Sequence of protein 2:
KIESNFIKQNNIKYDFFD

Contacts between the two chains:
Residue V674 in protein 1 interacts with residue K548 in protein 2 (closest heavy-atom distance 4.8 Å).
Residue F677 in protein 1 contacts residue K548 in protein 2 (closest heavy-atom distance 3.6 Å).
Residue V674 in protein 1 is in contact with residue F552 in protein 2 (closest heavy-atom distance 4.1 Å).

The following describes two proteins that form a bound complex.

Sequence of protein 1:
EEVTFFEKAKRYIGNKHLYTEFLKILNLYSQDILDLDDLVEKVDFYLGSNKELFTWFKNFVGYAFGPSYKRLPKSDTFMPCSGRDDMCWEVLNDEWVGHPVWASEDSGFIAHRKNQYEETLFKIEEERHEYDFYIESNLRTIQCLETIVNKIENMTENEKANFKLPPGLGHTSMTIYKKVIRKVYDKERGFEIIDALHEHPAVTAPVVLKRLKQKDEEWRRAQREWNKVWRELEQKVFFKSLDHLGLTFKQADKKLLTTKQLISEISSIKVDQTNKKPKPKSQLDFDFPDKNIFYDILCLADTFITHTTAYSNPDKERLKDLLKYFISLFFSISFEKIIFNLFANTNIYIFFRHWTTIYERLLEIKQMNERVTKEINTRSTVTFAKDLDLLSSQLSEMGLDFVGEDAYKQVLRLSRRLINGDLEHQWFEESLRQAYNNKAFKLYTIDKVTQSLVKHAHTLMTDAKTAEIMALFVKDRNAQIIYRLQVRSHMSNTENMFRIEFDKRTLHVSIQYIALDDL